Sequence of protein 1:
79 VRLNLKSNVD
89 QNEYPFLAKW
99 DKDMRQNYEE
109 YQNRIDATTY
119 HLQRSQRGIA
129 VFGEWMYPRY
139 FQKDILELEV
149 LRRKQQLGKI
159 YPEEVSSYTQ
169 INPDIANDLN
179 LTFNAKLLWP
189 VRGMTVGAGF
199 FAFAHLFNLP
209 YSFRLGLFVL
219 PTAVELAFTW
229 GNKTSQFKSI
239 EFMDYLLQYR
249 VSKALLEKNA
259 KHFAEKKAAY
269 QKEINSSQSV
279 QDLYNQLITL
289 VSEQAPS

The following describes two proteins that form a bound complex.

Sequence of protein 2:
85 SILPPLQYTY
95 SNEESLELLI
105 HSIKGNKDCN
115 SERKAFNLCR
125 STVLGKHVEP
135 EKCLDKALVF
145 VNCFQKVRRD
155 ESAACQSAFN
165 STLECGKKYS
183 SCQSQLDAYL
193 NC

Residue-level contacts at the interface:
Residue V79 in protein 1 contacts residue S125 in protein 2 (closest heavy-atom distance 4.8 Å).
Residue A252 in protein 1 interacts with residue V132 in protein 2 (closest heavy-atom distance 5.0 Å).
Residue M102 in protein 1 interacts with residue V127 in protein 2 (closest heavy-atom distance 4.6 Å).
Residue V249 in protein 1 contacts residue H131 in protein 2 (closest heavy-atom distance 4.8 Å).